Interface contacts:
Residue G120 in the first protein interacts with residue G120 in the second protein (closest heavy-atom distance 2.9 Å).
Residue I29 in the first protein contacts residue G20 in the second protein (closest heavy-atom distance 3.2 Å).
Residue L100 in the first protein interacts with residue V97 in the second protein (closest heavy-atom distance 3.4 Å).
Residue E12 in the first protein is in contact with residue D18 in the second protein (closest heavy-atom distance 3.2 Å).
Residue V142 in the first protein is in contact with residue K165 in the second protein (closest heavy-atom distance 2.6 Å).
Residue V13 in the first protein is in contact with residue D18 in the second protein (closest heavy-atom distance 2.8 Å).
Residue V136 in the first protein is in contact with residue L133 in the second protein (closest heavy-atom distance 3.5 Å).
Residue I11 in the first protein contacts residue I16 in the second protein (closest heavy-atom distance 3.5 Å).
Residue N30 in the first protein contacts residue T22 in the second protein (closest heavy-atom distance 3.0 Å).
Residue N30 in the first protein contacts residue D21 in the second protein (closest heavy-atom distance 2.8 Å).
Residue K110 in the first protein contacts residue M116 in the second protein (closest heavy-atom distance 3.4 Å).
Residue I11 in the first protein contacts residue K17 in the second protein (closest heavy-atom distance 2.9 Å).
Residue A77 in the first protein interacts with residue L90 in the second protein (closest heavy-atom distance 3.5 Å).
Residue R114 in the first protein interacts with residue I117 in the second protein (closest heavy-atom distance 2.8 Å).
Residue K138 in the first protein is in contact with residue T130 in the second protein (closest heavy-atom distance 3.4 Å).
Residue P122 in the first protein interacts with residue G120 in the second protein (closest heavy-atom distance 3.5 Å).
Residue G139 in the first protein interacts with residue S171 in the second protein (closest heavy-atom distance 2.9 Å).
Residue S145 in the first protein interacts with residue V154 in the second protein (closest heavy-atom distance 3.6 Å).
Residue L125 in the first protein contacts residue Y123 in the second protein (closest heavy-atom distance 3.5 Å).
Residue K58 in the first protein interacts with residue L64 in the second protein (closest heavy-atom distance 3.5 Å).
Residue N55 in the first protein is in contact with residue S67 in the second protein (closest heavy-atom distance 3.4 Å).
Residue P105 in the first protein contacts residue M116 in the second protein (closest heavy-atom distance 3.4 Å).
Residue G120 in the first protein is in contact with residue A119 in the second protein (closest heavy-atom distance 3.3 Å).
Residue K84 in the first protein is in contact with residue Q89 in the second protein (closest heavy-atom distance 3.5 Å).
Residue L26 in the first protein interacts with residue G23 in the second protein (closest heavy-atom distance 3.2 Å).
Residue R36 in the first protein contacts residue E41 in the second protein (closest heavy-atom distance 2.9 Å).
Residue Q62 in the first protein is in contact with residue L65 in the second protein (closest heavy-atom distance 2.8 Å).
Residue P32 in the first protein interacts with residue E41 in the second protein (closest heavy-atom distance 3.5 Å).
Residue L27 in the first protein is in contact with residue A19 in the second protein (closest heavy-atom distance 3.4 Å).
Residue V142 in the first protein interacts with residue I170 in the second protein (closest heavy-atom distance 3.2 Å).
Residue S10 in the first protein contacts residue K17 in the second protein (closest heavy-atom distance 3.2 Å).
Residue K84 in the first protein contacts residue L91 in the second protein (closest heavy-atom distance 3.4 Å).
Residue K137 in the first protein is in contact with residue T131 in the second protein (closest heavy-atom distance 2.9 Å).
Residue A141 in the first protein contacts residue S171 in the second protein (closest heavy-atom distance 3.4 Å).
Residue I11 in the first protein interacts with residue D15 in the second protein (closest heavy-atom distance 3.2 Å).
Residue T31 in the first protein is in contact with residue T22 in the second protein (closest heavy-atom distance 3.1 Å).
Residue T79 in the first protein is in contact with residue L90 in the second protein (closest heavy-atom distance 2.7 Å).
Residue T53 in the first protein contacts residue L64 in the second protein (closest heavy-atom distance 2.6 Å).
Residue I29 in the first protein is in contact with residue G23 in the second protein (closest heavy-atom distance 2.9 Å).
Residue V136 in the first protein is in contact with residue A128 in the second protein (closest heavy-atom distance 3.3 Å).
Residue Q62 in the first protein contacts residue F66 in the second protein (closest heavy-atom distance 3.4 Å).
Residue L27 in the first protein contacts residue G20 in the second protein (closest heavy-atom distance 2.8 Å).
Residue K84 in the first protein contacts residue L90 in the second protein (closest heavy-atom distance 3.5 Å).
Residue S145 in the first protein contacts residue N158 in the second protein (closest heavy-atom distance 2.7 Å).
Residue K137 in the first protein interacts with residue T129 in the second protein (closest heavy-atom distance 3.5 Å).
Residue G135 in the first protein contacts residue G134 in the second protein (closest heavy-atom distance 3.2 Å).
Residue V136 in the first protein contacts residue G134 in the second protein (closest heavy-atom distance 3.0 Å).
Residue P32 in the first protein is in contact with residue T22 in the second protein (closest heavy-atom distance 3.3 Å).
Residue L27 in the first protein interacts with residue G23 in the second protein (closest heavy-atom distance 3.4 Å).
Residue K58 in the first protein interacts with residue L65 in the second protein (closest heavy-atom distance 3.3 Å).
Residue K138 in the first protein interacts with residue T129 in the second protein (closest heavy-atom distance 2.9 Å).
Residue P32 in the first protein contacts residue I38 in the second protein (closest heavy-atom distance 3.4 Å).
Residue P122 in the first protein contacts residue G118 in the second protein (closest heavy-atom distance 3.4 Å).
Residue P32 in the first protein interacts with residue I39 in the second protein (closest heavy-atom distance 3.6 Å).
Residue D81 in the first protein contacts residue S93 in the second protein (closest heavy-atom distance 2.9 Å).
Residue R36 in the first protein contacts residue I39 in the second protein (closest heavy-atom distance 2.9 Å).
Residue R114 in the first protein contacts residue G118 in the second protein (closest heavy-atom distance 3.5 Å).
Residue A77 in the first protein contacts residue D68 in the second protein (closest heavy-atom distance 3.5 Å).
Residue Q88 in the first protein contacts residue L91 in the second protein (closest heavy-atom distance 2.7 Å).
Residue G139 in the first protein is in contact with residue I169 in the second protein (closest heavy-atom distance 3.1 Å).

Sequence of the first protein:
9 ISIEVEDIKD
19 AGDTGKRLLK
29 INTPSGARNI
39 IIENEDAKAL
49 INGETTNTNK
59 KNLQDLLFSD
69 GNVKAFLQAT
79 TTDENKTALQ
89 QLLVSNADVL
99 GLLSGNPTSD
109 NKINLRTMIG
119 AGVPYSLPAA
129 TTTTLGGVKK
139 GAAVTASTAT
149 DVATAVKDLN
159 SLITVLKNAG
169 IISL

These two protein chains interact to form a complex.

Sequence of the second protein:
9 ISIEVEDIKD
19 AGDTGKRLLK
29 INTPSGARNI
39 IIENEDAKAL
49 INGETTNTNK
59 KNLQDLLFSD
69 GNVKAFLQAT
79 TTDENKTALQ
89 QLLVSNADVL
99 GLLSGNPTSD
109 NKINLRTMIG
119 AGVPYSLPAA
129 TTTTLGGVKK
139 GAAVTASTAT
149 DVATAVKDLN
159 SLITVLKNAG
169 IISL